Sequence of chain A:
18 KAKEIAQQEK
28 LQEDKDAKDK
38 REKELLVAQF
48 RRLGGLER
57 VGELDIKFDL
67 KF

This data describes a binding interaction between two proteins.

Sequence of chain B:
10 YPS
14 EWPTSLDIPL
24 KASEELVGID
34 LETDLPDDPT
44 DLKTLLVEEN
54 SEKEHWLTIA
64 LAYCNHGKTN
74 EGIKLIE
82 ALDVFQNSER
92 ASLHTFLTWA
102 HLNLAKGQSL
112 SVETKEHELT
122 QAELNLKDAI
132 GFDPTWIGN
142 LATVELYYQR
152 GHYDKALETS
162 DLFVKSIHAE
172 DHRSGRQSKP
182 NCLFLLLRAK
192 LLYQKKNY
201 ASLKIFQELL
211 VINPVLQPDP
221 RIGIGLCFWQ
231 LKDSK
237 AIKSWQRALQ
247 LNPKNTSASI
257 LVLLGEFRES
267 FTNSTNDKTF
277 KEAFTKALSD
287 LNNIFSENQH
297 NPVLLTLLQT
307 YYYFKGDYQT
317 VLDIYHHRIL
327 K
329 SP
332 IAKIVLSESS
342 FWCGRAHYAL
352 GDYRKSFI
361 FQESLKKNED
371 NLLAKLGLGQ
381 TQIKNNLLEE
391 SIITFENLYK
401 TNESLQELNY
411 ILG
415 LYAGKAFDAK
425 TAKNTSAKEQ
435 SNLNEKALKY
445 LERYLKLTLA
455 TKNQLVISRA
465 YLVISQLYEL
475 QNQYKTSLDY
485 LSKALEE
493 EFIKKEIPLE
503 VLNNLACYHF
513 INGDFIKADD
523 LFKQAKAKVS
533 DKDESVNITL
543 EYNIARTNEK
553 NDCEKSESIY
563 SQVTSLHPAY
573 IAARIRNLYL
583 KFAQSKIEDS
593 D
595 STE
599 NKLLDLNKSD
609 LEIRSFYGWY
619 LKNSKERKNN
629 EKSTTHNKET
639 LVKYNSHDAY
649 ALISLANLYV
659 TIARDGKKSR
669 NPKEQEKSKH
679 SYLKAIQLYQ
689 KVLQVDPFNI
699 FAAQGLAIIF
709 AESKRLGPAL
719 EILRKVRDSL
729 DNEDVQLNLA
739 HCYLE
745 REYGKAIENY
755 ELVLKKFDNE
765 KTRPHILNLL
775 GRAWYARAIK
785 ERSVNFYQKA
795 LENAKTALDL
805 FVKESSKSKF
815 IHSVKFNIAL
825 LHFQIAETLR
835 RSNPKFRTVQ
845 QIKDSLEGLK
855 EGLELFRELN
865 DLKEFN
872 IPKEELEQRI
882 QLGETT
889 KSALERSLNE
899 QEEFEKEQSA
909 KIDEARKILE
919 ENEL

Interface contacts:
Residue N457 in chain B is in contact with residue R48 in chain A (closest heavy-atom distance 3.0 Å).
Residue L284 in chain B interacts with residue I62 in chain A (closest heavy-atom distance 3.9 Å).
Residue T271 in chain B is in contact with residue L42 in chain A (closest heavy-atom distance 3.2 Å).
Residue K277 in chain B interacts with residue L60 in chain A (closest heavy-atom distance 3.7 Å).
Residue D273 in chain B is in contact with residue F47 in chain A (closest heavy-atom distance 3.1 Å).
Residue K311 in chain B contacts residue G58 in chain A (closest heavy-atom distance 3.8 Å).
Residue D319 in chain B interacts with residue F68 in chain A (closest heavy-atom distance 4.2 Å).
Residue L459 in chain B interacts with residue L43 in chain A (closest heavy-atom distance 3.2 Å).
Residue I320 in chain B contacts residue F68 in chain A (closest heavy-atom distance 3.6 Å).
Residue F267 in chain B contacts residue L53 in chain A (closest heavy-atom distance 3.7 Å).
Residue Y307 in chain B interacts with residue I62 in chain A (closest heavy-atom distance 3.5 Å).
Residue N288 in chain B contacts residue L66 in chain A (closest heavy-atom distance 4.2 Å).
Residue F494 in chain B is in contact with residue V44 in chain A (closest heavy-atom distance 4.2 Å).
Residue F280 in chain B interacts with residue V57 in chain A (closest heavy-atom distance 3.7 Å).
Residue D273 in chain B is in contact with residue Q46 in chain A (closest heavy-atom distance 3.0 Å).
Residue F310 in chain B is in contact with residue E54 in chain A (closest heavy-atom distance 3.8 Å).
Residue F291 in chain B interacts with residue L66 in chain A (closest heavy-atom distance 3.8 Å).
Residue F267 in chain B contacts residue R48 in chain A (closest heavy-atom distance 2.8 Å).
Residue L301 in chain B interacts with residue F68 in chain A (closest heavy-atom distance 3.9 Å).
Residue F494 in chain B contacts residue K40 in chain A (closest heavy-atom distance 2.9 Å).
Residue F267 in chain B is in contact with residue F47 in chain A (closest heavy-atom distance 4.0 Å).
Residue D273 in chain B interacts with residue A45 in chain A (closest heavy-atom distance 3.8 Å).
Residue Y308 in chain B is in contact with residue L66 in chain A (closest heavy-atom distance 3.7 Å).
Residue T281 in chain B contacts residue I62 in chain A (closest heavy-atom distance 3.9 Å).
Residue Y308 in chain B contacts residue F68 in chain A (closest heavy-atom distance 4.2 Å).
Residue K456 in chain B interacts with residue L43 in chain A (closest heavy-atom distance 3.6 Å).
Residue T281 in chain B contacts residue L60 in chain A (closest heavy-atom distance 3.3 Å).
Residue F291 in chain B contacts residue F68 in chain A (closest heavy-atom distance 3.9 Å).
Residue Q458 in chain B interacts with residue L43 in chain A (closest heavy-atom distance 4.0 Å).
Residue L304 in chain B contacts residue F64 in chain A (closest heavy-atom distance 3.5 Å).
Residue Q458 in chain B is in contact with residue R48 in chain A (closest heavy-atom distance 3.9 Å).
Residue T316 in chain B interacts with residue F68 in chain A (closest heavy-atom distance 4.0 Å).
Residue L284 in chain B interacts with residue L60 in chain A (closest heavy-atom distance 4.0 Å).
Residue Y307 in chain B is in contact with residue F64 in chain A (closest heavy-atom distance 3.4 Å).
Residue K277 in chain B is in contact with residue E59 in chain A (closest heavy-atom distance 2.7 Å).
Residue L304 in chain B interacts with residue F68 in chain A (closest heavy-atom distance 3.9 Å).
Residue N272 in chain B interacts with residue F47 in chain A (closest heavy-atom distance 3.5 Å).
Residue K311 in chain B contacts residue L60 in chain A (closest heavy-atom distance 3.5 Å).
Residue S270 in chain B interacts with residue F47 in chain A (closest heavy-atom distance 3.8 Å).
Residue F310 in chain B is in contact with residue V57 in chain A (closest heavy-atom distance 3.4 Å).
Residue F310 in chain B contacts residue L53 in chain A (closest heavy-atom distance 3.6 Å).
Residue Y309 in chain B interacts with residue E54 in chain A (closest heavy-atom distance 4.0 Å).
Residue F276 in chain B contacts residue L53 in chain A (closest heavy-atom distance 3.4 Å).
Residue F276 in chain B is in contact with residue F47 in chain A (closest heavy-atom distance 3.5 Å).
Residue R324 in chain B is in contact with residue F68 in chain A (closest heavy-atom distance 3.6 Å).
Residue I495 in chain B is in contact with residue V44 in chain A (closest heavy-atom distance 3.9 Å).
Residue S285 in chain B is in contact with residue I62 in chain A (closest heavy-atom distance 3.5 Å).
Residue N288 in chain B interacts with residue F64 in chain A (closest heavy-atom distance 3.6 Å).
Residue I461 in chain B interacts with residue L50 in chain A (closest heavy-atom distance 3.9 Å).
Residue F280 in chain B interacts with residue L60 in chain A (closest heavy-atom distance 3.8 Å).
Residue N272 in chain B interacts with residue E41 in chain A (closest heavy-atom distance 3.5 Å).
Residue I495 in chain B contacts residue R49 in chain A (closest heavy-atom distance 3.5 Å).
Residue S270 in chain B interacts with residue L42 in chain A (closest heavy-atom distance 3.1 Å).
Residue L459 in chain B is in contact with residue R49 in chain A (closest heavy-atom distance 4.2 Å).
Residue H323 in chain B interacts with residue F68 in chain A (closest heavy-atom distance 3.3 Å).
Residue N457 in chain B is in contact with residue L43 in chain A (closest heavy-atom distance 3.5 Å).
Residue Y308 in chain B interacts with residue F64 in chain A (closest heavy-atom distance 3.6 Å).
Residue F494 in chain B is in contact with residue L43 in chain A (closest heavy-atom distance 4.1 Å).
Residue L284 in chain B interacts with residue F64 in chain A (closest heavy-atom distance 3.3 Å).
Residue K311 in chain B is in contact with residue V57 in chain A (closest heavy-atom distance 3.5 Å).